This data describes a binding interaction between two proteins.

Sequence of the second protein:
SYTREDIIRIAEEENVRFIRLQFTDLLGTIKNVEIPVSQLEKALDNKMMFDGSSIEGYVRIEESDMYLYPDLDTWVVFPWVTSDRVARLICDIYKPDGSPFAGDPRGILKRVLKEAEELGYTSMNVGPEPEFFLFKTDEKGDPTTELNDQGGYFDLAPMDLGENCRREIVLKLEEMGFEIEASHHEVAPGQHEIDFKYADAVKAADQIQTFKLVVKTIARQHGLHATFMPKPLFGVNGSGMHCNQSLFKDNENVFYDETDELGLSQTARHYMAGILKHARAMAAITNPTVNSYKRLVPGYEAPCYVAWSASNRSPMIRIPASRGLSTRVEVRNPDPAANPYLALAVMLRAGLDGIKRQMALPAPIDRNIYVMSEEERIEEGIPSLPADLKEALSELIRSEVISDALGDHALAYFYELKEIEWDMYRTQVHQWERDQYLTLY

Sequence of the first protein:
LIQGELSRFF

Residue-level contacts at the interface:
Residue V80 in the second protein contacts residue E5 in the first protein (closest heavy-atom distance 4.4 Å).
Residue Y79 in the second protein contacts residue F9 in the first protein (closest heavy-atom distance 3.5 Å).
Residue M445 in the second protein interacts with residue F9 in the first protein (closest heavy-atom distance 3.8 Å).
Residue I441 in the second protein is in contact with residue I2 in the first protein (closest heavy-atom distance 4.4 Å).
Residue R81 in the second protein interacts with residue E5 in the first protein (closest heavy-atom distance 3.4 Å).
Residue V80 in the second protein interacts with residue I2 in the first protein (closest heavy-atom distance 4.1 Å).
Residue E442 in the second protein is in contact with residue F9 in the first protein (closest heavy-atom distance 4.1 Å).
Residue Y79 in the second protein is in contact with residue I2 in the first protein (closest heavy-atom distance 3.5 Å).
Residue I441 in the second protein contacts residue F9 in the first protein (closest heavy-atom distance 4.1 Å).
Residue Y79 in the second protein interacts with residue R8 in the first protein (closest heavy-atom distance 3.2 Å).
Residue G78 in the second protein contacts residue E5 in the first protein (closest heavy-atom distance 4.5 Å).
Residue L48 in the second protein is in contact with residue R8 in the first protein (closest heavy-atom distance 4.7 Å).
Residue M445 in the second protein contacts residue F10 in the first protein (closest heavy-atom distance 4.5 Å).
Residue R81 in the second protein interacts with residue I2 in the first protein (closest heavy-atom distance 3.4 Å).
Residue M445 in the second protein is in contact with residue L6 in the first protein (closest heavy-atom distance 4.8 Å).
Residue Y79 in the second protein is in contact with residue E5 in the first protein (closest heavy-atom distance 3.1 Å).
Residue I441 in the second protein interacts with residue L6 in the first protein (closest heavy-atom distance 4.0 Å).
Residue Y79 in the second protein is in contact with residue L6 in the first protein (closest heavy-atom distance 3.7 Å).